Sequence of the first protein:
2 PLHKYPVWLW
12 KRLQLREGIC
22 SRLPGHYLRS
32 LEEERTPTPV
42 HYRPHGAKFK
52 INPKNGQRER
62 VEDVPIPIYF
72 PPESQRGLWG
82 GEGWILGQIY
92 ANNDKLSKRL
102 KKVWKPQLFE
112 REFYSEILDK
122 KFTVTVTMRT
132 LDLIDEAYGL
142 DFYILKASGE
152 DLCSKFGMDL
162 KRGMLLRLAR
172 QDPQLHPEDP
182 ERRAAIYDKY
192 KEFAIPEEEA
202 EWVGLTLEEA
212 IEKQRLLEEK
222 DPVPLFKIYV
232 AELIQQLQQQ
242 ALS

Contacts between the two chains:
Residue R17 in the first protein interacts with residue D44 in the second protein (closest heavy-atom distance 3.5 Å).
Residue R59 in the first protein contacts residue E88 in the second protein (closest heavy-atom distance 4.0 Å).
Residue Y6 in the first protein interacts with residue L46 in the second protein (closest heavy-atom distance 3.4 Å).
Residue R17 in the first protein contacts residue L45 in the second protein (closest heavy-atom distance 3.9 Å).
Residue L14 in the first protein interacts with residue L45 in the second protein (closest heavy-atom distance 3.3 Å).
Residue I52 in the first protein is in contact with residue W92 in the second protein (closest heavy-atom distance 3.4 Å).
Residue W9 in the first protein is in contact with residue R49 in the second protein (closest heavy-atom distance 4.3 Å).
Residue F50 in the first protein interacts with residue E88 in the second protein (closest heavy-atom distance 3.2 Å).
Residue K5 in the first protein interacts with residue L46 in the second protein (closest heavy-atom distance 4.1 Å).
Residue L10 in the first protein interacts with residue L45 in the second protein (closest heavy-atom distance 3.7 Å).
Residue Y6 in the first protein contacts residue L45 in the second protein (closest heavy-atom distance 4.1 Å).
Residue F50 in the first protein contacts residue W92 in the second protein (closest heavy-atom distance 3.5 Å).
Residue R59 in the first protein is in contact with residue W92 in the second protein (closest heavy-atom distance 3.2 Å).
Residue K51 in the first protein interacts with residue W92 in the second protein (closest heavy-atom distance 4.6 Å).
Residue R13 in the first protein is in contact with residue R49 in the second protein (closest heavy-atom distance 4.0 Å).
Residue R17 in the first protein interacts with residue E43 in the second protein (closest heavy-atom distance 4.3 Å).
Residue R13 in the first protein is in contact with residue L45 in the second protein (closest heavy-atom distance 5.0 Å).
Residue R59 in the first protein is in contact with residue Y93 in the second protein (closest heavy-atom distance 4.0 Å).

These two protein chains interact to form a complex.

Sequence of the second protein:
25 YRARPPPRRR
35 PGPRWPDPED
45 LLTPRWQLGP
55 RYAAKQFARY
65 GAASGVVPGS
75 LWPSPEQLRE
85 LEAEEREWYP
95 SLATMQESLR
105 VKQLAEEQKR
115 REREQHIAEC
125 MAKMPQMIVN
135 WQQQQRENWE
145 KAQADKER